The following describes two proteins that form a bound complex.

Sequence of the second protein:
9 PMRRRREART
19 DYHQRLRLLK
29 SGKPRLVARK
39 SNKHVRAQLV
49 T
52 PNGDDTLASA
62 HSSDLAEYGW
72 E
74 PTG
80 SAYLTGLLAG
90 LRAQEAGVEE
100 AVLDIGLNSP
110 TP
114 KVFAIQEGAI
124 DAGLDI

Sequence of the first protein:
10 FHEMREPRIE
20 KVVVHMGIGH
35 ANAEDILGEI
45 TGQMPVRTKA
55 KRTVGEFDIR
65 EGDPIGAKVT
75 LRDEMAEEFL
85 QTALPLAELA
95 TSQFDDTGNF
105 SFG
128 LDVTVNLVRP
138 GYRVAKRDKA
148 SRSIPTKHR

Interface contacts:
Residue K146 in the first protein is in contact with residue E15 in the second protein (closest heavy-atom distance 2.2 Å).
Residue D145 in the first protein contacts residue E15 in the second protein (closest heavy-atom distance 2.0 Å).
Residue D145 in the first protein is in contact with residue A16 in the second protein (closest heavy-atom distance 1.6 Å).
Residue D145 in the first protein interacts with residue R17 in the second protein (closest heavy-atom distance 3.0 Å).
Residue D145 in the first protein interacts with residue R14 in the second protein (closest heavy-atom distance 3.1 Å).